Sequence of chain B:
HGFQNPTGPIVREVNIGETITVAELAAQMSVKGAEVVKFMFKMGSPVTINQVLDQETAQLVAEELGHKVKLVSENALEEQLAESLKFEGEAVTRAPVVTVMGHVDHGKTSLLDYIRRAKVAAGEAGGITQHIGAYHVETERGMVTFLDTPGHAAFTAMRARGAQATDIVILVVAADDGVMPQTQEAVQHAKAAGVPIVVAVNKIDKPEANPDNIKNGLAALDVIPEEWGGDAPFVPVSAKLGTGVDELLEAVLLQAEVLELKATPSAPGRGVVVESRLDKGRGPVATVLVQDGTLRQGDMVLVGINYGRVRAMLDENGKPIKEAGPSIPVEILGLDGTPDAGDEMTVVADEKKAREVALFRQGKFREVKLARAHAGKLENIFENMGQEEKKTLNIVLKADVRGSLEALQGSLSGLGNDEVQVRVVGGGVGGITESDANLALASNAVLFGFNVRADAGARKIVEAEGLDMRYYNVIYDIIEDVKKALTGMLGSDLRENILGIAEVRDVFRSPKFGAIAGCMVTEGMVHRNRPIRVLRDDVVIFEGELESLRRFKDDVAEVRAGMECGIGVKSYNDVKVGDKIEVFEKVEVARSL

The following describes two proteins that form a bound complex.

Sequence of chain A:
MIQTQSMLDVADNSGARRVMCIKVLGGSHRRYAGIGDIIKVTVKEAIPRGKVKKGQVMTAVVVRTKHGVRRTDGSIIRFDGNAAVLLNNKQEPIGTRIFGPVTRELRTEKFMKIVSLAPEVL

Residue-level contacts at the interface:
Residue E710 in chain B contacts residue G50 in chain A (closest heavy-atom distance 3.2 Å).
Residue E710 in chain B interacts with residue R49 in chain A (closest heavy-atom distance 4.0 Å).
Residue E710 in chain B is in contact with residue K51 in chain A (closest heavy-atom distance 3.3 Å).
Residue E710 in chain B contacts residue K53 in chain A (closest heavy-atom distance 4.7 Å).